Interface contacts:
Residue L281 in protein 1 contacts residue S145 in protein 2 (closest heavy-atom distance 4.0 Å).
Residue I289 in protein 1 contacts residue L179 in protein 2 (closest heavy-atom distance 3.6 Å).
Residue I289 in protein 1 is in contact with residue P180 in protein 2 (closest heavy-atom distance 4.5 Å).
Residue L281 in protein 1 contacts residue T144 in protein 2 (closest heavy-atom distance 4.6 Å).
Residue E285 in protein 1 contacts residue L179 in protein 2 (closest heavy-atom distance 3.7 Å).
Residue C282 in protein 1 interacts with residue I156 in protein 2 (closest heavy-atom distance 4.1 Å).
Residue L281 in protein 1 is in contact with residue G154 in protein 2 (closest heavy-atom distance 4.1 Å).
Residue E285 in protein 1 is in contact with residue I156 in protein 2 (closest heavy-atom distance 4.9 Å).
Residue L281 in protein 1 is in contact with residue V153 in protein 2 (closest heavy-atom distance 4.3 Å).
Residue I286 in protein 1 interacts with residue L179 in protein 2 (closest heavy-atom distance 4.8 Å).
Residue V290 in protein 1 interacts with residue Y183 in protein 2 (closest heavy-atom distance 4.3 Å).
Residue C282 in protein 1 is in contact with residue V143 in protein 2 (closest heavy-atom distance 4.0 Å).
Residue I286 in protein 1 is in contact with residue I156 in protein 2 (closest heavy-atom distance 3.6 Å).
Residue Y293 in protein 1 contacts residue E190 in protein 2 (closest heavy-atom distance 4.0 Å).
Residue I278 in protein 1 contacts residue V143 in protein 2 (closest heavy-atom distance 4.4 Å).
Residue Y293 in protein 1 interacts with residue Y183 in protein 2 (closest heavy-atom distance 3.3 Å).
Residue L300 in protein 1 is in contact with residue H187 in protein 2 (closest heavy-atom distance 3.5 Å).
Residue I289 in protein 1 contacts residue Y183 in protein 2 (closest heavy-atom distance 3.5 Å).
Residue L300 in protein 1 is in contact with residue E190 in protein 2 (closest heavy-atom distance 4.3 Å).
Residue L281 in protein 1 contacts residue K152 in protein 2 (closest heavy-atom distance 3.8 Å).
Residue L281 in protein 1 is in contact with residue V143 in protein 2 (closest heavy-atom distance 4.9 Å).
Residue C282 in protein 1 interacts with residue G154 in protein 2 (closest heavy-atom distance 4.3 Å).
Residue Y293 in protein 1 interacts with residue L186 in protein 2 (closest heavy-atom distance 3.8 Å).

The following describes two proteins that form a bound complex.

Sequence of protein 1:
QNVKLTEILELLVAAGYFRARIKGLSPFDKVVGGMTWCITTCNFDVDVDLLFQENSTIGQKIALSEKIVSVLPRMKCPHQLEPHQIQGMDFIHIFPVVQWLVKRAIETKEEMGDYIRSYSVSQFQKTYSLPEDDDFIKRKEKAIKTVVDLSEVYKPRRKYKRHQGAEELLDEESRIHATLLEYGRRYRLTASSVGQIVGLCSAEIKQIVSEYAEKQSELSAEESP

Sequence of protein 2:
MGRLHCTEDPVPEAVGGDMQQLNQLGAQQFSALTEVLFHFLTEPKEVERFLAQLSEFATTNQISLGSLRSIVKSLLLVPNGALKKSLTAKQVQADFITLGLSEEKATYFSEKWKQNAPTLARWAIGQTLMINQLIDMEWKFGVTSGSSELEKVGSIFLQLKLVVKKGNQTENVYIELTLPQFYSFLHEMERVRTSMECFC